Sequence of the first protein:
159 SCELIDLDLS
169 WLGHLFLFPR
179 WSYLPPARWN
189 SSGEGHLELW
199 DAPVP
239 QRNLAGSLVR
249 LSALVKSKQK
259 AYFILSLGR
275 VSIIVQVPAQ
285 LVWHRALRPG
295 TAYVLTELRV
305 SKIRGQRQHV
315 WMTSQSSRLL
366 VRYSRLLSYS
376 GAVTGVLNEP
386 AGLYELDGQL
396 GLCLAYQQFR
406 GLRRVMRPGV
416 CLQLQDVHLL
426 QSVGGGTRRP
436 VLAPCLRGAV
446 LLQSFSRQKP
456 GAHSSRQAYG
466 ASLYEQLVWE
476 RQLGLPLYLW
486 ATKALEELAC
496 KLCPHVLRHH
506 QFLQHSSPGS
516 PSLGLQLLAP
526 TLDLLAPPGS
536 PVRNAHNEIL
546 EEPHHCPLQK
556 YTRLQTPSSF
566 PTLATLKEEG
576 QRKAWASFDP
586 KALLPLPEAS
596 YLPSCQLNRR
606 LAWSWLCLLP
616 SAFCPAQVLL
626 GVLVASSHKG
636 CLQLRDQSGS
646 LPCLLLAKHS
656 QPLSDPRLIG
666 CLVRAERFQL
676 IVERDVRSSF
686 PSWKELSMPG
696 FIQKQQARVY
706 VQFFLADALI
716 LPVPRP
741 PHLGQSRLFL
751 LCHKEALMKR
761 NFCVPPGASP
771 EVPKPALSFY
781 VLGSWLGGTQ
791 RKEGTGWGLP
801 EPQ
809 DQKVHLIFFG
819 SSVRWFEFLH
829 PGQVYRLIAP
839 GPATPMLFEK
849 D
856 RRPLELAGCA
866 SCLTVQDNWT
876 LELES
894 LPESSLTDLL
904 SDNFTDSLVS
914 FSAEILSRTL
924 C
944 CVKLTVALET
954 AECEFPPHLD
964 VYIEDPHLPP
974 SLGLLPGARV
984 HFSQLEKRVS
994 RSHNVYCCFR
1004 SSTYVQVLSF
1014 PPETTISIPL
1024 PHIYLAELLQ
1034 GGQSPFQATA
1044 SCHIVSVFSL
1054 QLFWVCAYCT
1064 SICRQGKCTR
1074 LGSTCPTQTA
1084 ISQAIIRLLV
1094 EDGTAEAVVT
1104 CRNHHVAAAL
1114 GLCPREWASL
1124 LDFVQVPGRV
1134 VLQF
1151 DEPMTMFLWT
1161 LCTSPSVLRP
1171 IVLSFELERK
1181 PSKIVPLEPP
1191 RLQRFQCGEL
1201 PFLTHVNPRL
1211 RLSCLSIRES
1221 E

Sequence of the second protein:
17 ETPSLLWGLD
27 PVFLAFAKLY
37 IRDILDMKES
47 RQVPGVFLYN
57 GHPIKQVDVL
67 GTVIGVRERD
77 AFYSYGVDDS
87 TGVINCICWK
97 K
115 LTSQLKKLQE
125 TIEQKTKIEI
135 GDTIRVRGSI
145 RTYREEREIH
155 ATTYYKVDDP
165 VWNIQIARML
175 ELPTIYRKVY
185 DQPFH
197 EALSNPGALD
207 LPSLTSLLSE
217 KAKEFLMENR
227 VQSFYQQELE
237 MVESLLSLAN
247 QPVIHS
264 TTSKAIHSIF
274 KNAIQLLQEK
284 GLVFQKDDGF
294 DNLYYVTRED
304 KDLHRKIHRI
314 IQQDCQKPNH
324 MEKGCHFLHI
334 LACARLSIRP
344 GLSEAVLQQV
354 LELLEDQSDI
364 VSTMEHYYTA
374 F

The following describes two proteins that form a bound complex.

Interface contacts:
Residue M1154 in the first protein is in contact with residue L115 in the second protein (closest heavy-atom distance 3.6 Å).
Residue L1200 in the first protein interacts with residue V49 in the second protein (closest heavy-atom distance 3.8 Å).
Residue H1205 in the first protein contacts residue G24 in the second protein (closest heavy-atom distance 3.2 Å).
Residue P800 in the first protein interacts with residue F293 in the second protein (closest heavy-atom distance 3.6 Å).
Residue L1032 in the first protein contacts residue P27 in the second protein (closest heavy-atom distance 3.8 Å).
Residue S897 in the first protein is in contact with residue E239 in the second protein (closest heavy-atom distance 3.6 Å).
Residue F1202 in the first protein contacts residue V49 in the second protein (closest heavy-atom distance 3.6 Å).
Residue L1203 in the first protein interacts with residue S20 in the second protein (closest heavy-atom distance 3.6 Å).
Residue T1097 in the first protein interacts with residue P27 in the second protein (closest heavy-atom distance 3.2 Å).
Residue F1195 in the first protein is in contact with residue L30 in the second protein (closest heavy-atom distance 3.6 Å).
Residue Q790 in the first protein interacts with residue F293 in the second protein (closest heavy-atom distance 3.7 Å).
Residue H1046 in the first protein contacts residue R141 in the second protein (closest heavy-atom distance 3.5 Å).
Residue L786 in the first protein is in contact with residue Q233 in the second protein (closest heavy-atom distance 3.6 Å).
Residue E1119 in the first protein is in contact with residue Q118 in the second protein (closest heavy-atom distance 3.6 Å).
Residue E1099 in the first protein contacts residue L30 in the second protein (closest heavy-atom distance 3.3 Å).
Residue A1098 in the first protein interacts with residue A31 in the second protein (closest heavy-atom distance 3.7 Å).
Residue T1204 in the first protein interacts with residue S20 in the second protein (closest heavy-atom distance 3.3 Å).
Residue E1221 in the first protein interacts with residue I168 in the second protein (closest heavy-atom distance 3.5 Å).
Residue F1195 in the first protein contacts residue K61 in the second protein (closest heavy-atom distance 3.9 Å).
Residue P895 in the first protein interacts with residue E239 in the second protein (closest heavy-atom distance 3.2 Å).
Residue V1048 in the first protein is in contact with residue F32 in the second protein (closest heavy-atom distance 3.8 Å).
Residue L750 in the first protein contacts residue Q233 in the second protein (closest heavy-atom distance 3.4 Å).
Residue L748 in the first protein interacts with residue Y231 in the second protein (closest heavy-atom distance 3.4 Å).
Residue H1046 in the first protein is in contact with residue Y159 in the second protein (closest heavy-atom distance 3.1 Å).
Residue G830 in the first protein interacts with residue E234 in the second protein (closest heavy-atom distance 3.8 Å).
Residue W785 in the first protein interacts with residue Q233 in the second protein (closest heavy-atom distance 3.7 Å).
Residue F1157 in the first protein contacts residue L119 in the second protein (closest heavy-atom distance 3.8 Å).
Residue E896 in the first protein is in contact with residue E239 in the second protein (closest heavy-atom distance 3.6 Å).
Residue S1122 in the first protein is in contact with residue Q118 in the second protein (closest heavy-atom distance 3.7 Å).
Residue C1197 in the first protein contacts residue V49 in the second protein (closest heavy-atom distance 3.7 Å).
Residue L786 in the first protein contacts residue N295 in the second protein (closest heavy-atom distance 3.4 Å).
Residue P1165 in the first protein interacts with residue K129 in the second protein (closest heavy-atom distance 3.8 Å).
Residue S1166 in the first protein contacts residue L122 in the second protein (closest heavy-atom distance 3.8 Å).
Residue V832 in the first protein contacts residue E234 in the second protein (closest heavy-atom distance 3.9 Å).
Residue H1205 in the first protein contacts residue L21 in the second protein (closest heavy-atom distance 3.0 Å).
Residue P800 in the first protein contacts residue G292 in the second protein (closest heavy-atom distance 3.8 Å).
Residue T1097 in the first protein is in contact with residue I179 in the second protein (closest heavy-atom distance 3.9 Å).
Residue T1097 in the first protein contacts residue V183 in the second protein (closest heavy-atom distance 3.7 Å).
Residue G1096 in the first protein is in contact with residue K34 in the second protein (closest heavy-atom distance 3.9 Å).
Residue H1205 in the first protein is in contact with residue L25 in the second protein (closest heavy-atom distance 3.3 Å).
Residue P1170 in the first protein contacts residue Y159 in the second protein (closest heavy-atom distance 3.4 Å).
Residue E1094 in the first protein interacts with residue F32 in the second protein (closest heavy-atom distance 2.9 Å).
Residue G1096 in the first protein interacts with residue Y184 in the second protein (closest heavy-atom distance 2.3 Å).
Residue A1098 in the first protein contacts residue P27 in the second protein (closest heavy-atom distance 3.5 Å).
Residue L1203 in the first protein contacts residue L21 in the second protein (closest heavy-atom distance 3.6 Å).
Residue G830 in the first protein contacts residue M237 in the second protein (closest heavy-atom distance 3.9 Å).
Residue M1156 in the first protein contacts residue L119 in the second protein (closest heavy-atom distance 3.8 Å).
Residue Y1027 in the first protein is in contact with residue K182 in the second protein (closest heavy-atom distance 3.6 Å).
Residue T1097 in the first protein is in contact with residue V28 in the second protein (closest heavy-atom distance 3.5 Å).
Residue T1160 in the first protein contacts residue L119 in the second protein (closest heavy-atom distance 3.8 Å).
Residue F1157 in the first protein contacts residue L122 in the second protein (closest heavy-atom distance 3.9 Å).
Residue T1097 in the first protein contacts residue A31 in the second protein (closest heavy-atom distance 3.8 Å).
Residue P1153 in the first protein is in contact with residue L115 in the second protein (closest heavy-atom distance 3.6 Å).
Residue F1157 in the first protein is in contact with residue Q118 in the second protein (closest heavy-atom distance 3.9 Å).
Residue E1094 in the first protein is in contact with residue A31 in the second protein (closest heavy-atom distance 3.3 Å).
Residue T1204 in the first protein contacts residue G24 in the second protein (closest heavy-atom distance 3.8 Å).
Residue E1094 in the first protein interacts with residue R141 in the second protein (closest heavy-atom distance 2.5 Å).
Residue S1164 in the first protein interacts with residue I126 in the second protein (closest heavy-atom distance 3.7 Å).
Residue Y1027 in the first protein interacts with residue I179 in the second protein (closest heavy-atom distance 3.9 Å).
Residue L799 in the first protein is in contact with residue D291 in the second protein (closest heavy-atom distance 3.4 Å).